The following describes two proteins that form a bound complex.

Sequence of protein 2:
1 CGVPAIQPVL

Interface contacts:
Residue W14 in protein 1 interacts with residue P4 in protein 2 (closest heavy-atom distance 3.6 Å).
Residue S11 in protein 1 is in contact with residue P4 in protein 2 (closest heavy-atom distance 3.6 Å).
Residue G10 in protein 1 interacts with residue I6 in protein 2 (closest heavy-atom distance 3.9 Å).
Residue A105 in protein 1 contacts residue C1 in protein 2 (closest heavy-atom distance 3.5 Å).
Residue Q101 in protein 1 interacts with residue I6 in protein 2 (closest heavy-atom distance 4.4 Å).
Residue V8 in protein 1 contacts residue I6 in protein 2 (closest heavy-atom distance 3.9 Å).
Residue W12 in protein 1 contacts residue L10 in protein 2 (closest heavy-atom distance 4.1 Å).
Residue T102 in protein 1 is in contact with residue I6 in protein 2 (closest heavy-atom distance 4.0 Å).
Residue C107 in protein 1 is in contact with residue G2 in protein 2 (closest heavy-atom distance 3.6 Å).
Residue S104 in protein 1 interacts with residue P4 in protein 2 (closest heavy-atom distance 4.8 Å).
Residue V122 in protein 1 is in contact with residue L10 in protein 2 (closest heavy-atom distance 3.9 Å).
Residue W14 in protein 1 contacts residue G2 in protein 2 (closest heavy-atom distance 3.9 Å).
Residue Q101 in protein 1 is in contact with residue A5 in protein 2 (closest heavy-atom distance 3.8 Å).
Residue V8 in protein 1 interacts with residue V9 in protein 2 (closest heavy-atom distance 3.8 Å).
Residue S11 in protein 1 interacts with residue I6 in protein 2 (closest heavy-atom distance 3.1 Å).
Residue V8 in protein 1 is in contact with residue Q7 in protein 2 (closest heavy-atom distance 4.2 Å).
Residue C107 in protein 1 is in contact with residue C1 in protein 2 (closest heavy-atom distance 2.0 Å).
Residue V106 in protein 1 contacts residue G2 in protein 2 (closest heavy-atom distance 4.0 Å).
Residue W12 in protein 1 is in contact with residue P8 in protein 2 (closest heavy-atom distance 3.4 Å).
Residue P9 in protein 1 interacts with residue I6 in protein 2 (closest heavy-atom distance 3.7 Å).
Residue A105 in protein 1 interacts with residue V3 in protein 2 (closest heavy-atom distance 5.0 Å).
Residue V106 in protein 1 contacts residue C1 in protein 2 (closest heavy-atom distance 3.6 Å).
Residue E5 in protein 1 is in contact with residue L10 in protein 2 (closest heavy-atom distance 2.9 Å).
Residue S11 in protein 1 contacts residue P8 in protein 2 (closest heavy-atom distance 3.5 Å).
Residue S11 in protein 1 is in contact with residue V9 in protein 2 (closest heavy-atom distance 5.0 Å).
Residue A105 in protein 1 contacts residue G2 in protein 2 (closest heavy-atom distance 2.9 Å).
Residue V8 in protein 1 contacts residue P8 in protein 2 (closest heavy-atom distance 4.6 Å).
Residue P13 in protein 1 interacts with residue P4 in protein 2 (closest heavy-atom distance 3.7 Å).
Residue W14 in protein 1 contacts residue V3 in protein 2 (closest heavy-atom distance 4.6 Å).
Residue S11 in protein 1 contacts residue Q7 in protein 2 (closest heavy-atom distance 3.9 Å).
Residue E5 in protein 1 interacts with residue V9 in protein 2 (closest heavy-atom distance 4.3 Å).

Sequence of protein 1:
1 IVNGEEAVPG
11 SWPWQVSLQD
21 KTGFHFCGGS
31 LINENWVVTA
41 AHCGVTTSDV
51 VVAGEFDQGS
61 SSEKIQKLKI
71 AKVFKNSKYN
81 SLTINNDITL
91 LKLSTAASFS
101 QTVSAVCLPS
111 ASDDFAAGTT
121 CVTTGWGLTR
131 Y